The following describes two proteins that form a bound complex.

Sequence of protein 1:
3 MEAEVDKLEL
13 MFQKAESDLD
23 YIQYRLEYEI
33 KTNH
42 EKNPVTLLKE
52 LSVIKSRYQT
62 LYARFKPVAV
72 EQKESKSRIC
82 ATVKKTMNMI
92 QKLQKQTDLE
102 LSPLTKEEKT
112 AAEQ

Sequence of protein 2:
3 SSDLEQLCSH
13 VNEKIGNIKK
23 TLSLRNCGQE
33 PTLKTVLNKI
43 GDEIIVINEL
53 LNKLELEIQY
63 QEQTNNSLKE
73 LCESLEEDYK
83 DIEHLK

Residue-level contacts at the interface:
Residue I32 in protein 1 contacts residue L26 in protein 2 (closest heavy-atom distance 4.1 Å).
Residue M90 in protein 1 interacts with residue I84 in protein 2 (closest heavy-atom distance 3.3 Å).
Residue T87 in protein 1 is in contact with residue I84 in protein 2 (closest heavy-atom distance 4.4 Å).
Residue E31 in protein 1 interacts with residue R27 in protein 2 (closest heavy-atom distance 2.8 Å).
Residue Q25 in protein 1 interacts with residue N19 in protein 2 (closest heavy-atom distance 3.6 Å).
Residue I24 in protein 1 interacts with residue I20 in protein 2 (closest heavy-atom distance 3.8 Å).
Residue L28 in protein 1 contacts residue I20 in protein 2 (closest heavy-atom distance 3.8 Å).
Residue L21 in protein 1 is in contact with residue I20 in protein 2 (closest heavy-atom distance 3.3 Å).
Residue K86 in protein 1 contacts residue Y81 in protein 2 (closest heavy-atom distance 3.8 Å).
Residue I91 in protein 1 contacts residue I84 in protein 2 (closest heavy-atom distance 4.4 Å).
Residue E42 in protein 1 interacts with residue N40 in protein 2 (closest heavy-atom distance 3.2 Å).
Residue E31 in protein 1 is in contact with residue Q31 in protein 2 (closest heavy-atom distance 4.2 Å).
Residue E72 in protein 1 is in contact with residue N67 in protein 2 (closest heavy-atom distance 2.2 Å).
Residue L94 in protein 1 interacts with residue L87 in protein 2 (closest heavy-atom distance 4.3 Å).
Residue L62 in protein 1 interacts with residue L53 in protein 2 (closest heavy-atom distance 3.8 Å).
Residue Q73 in protein 1 interacts with residue L70 in protein 2 (closest heavy-atom distance 3.9 Å).
Residue R65 in protein 1 contacts residue I60 in protein 2 (closest heavy-atom distance 4.1 Å).
Residue R79 in protein 1 interacts with residue C74 in protein 2 (closest heavy-atom distance 4.1 Å).
Residue Q25 in protein 1 contacts residue K16 in protein 2 (closest heavy-atom distance 4.3 Å).
Residue I80 in protein 1 is in contact with residue L70 in protein 2 (closest heavy-atom distance 3.4 Å).
Residue I55 in protein 1 interacts with residue L53 in protein 2 (closest heavy-atom distance 4.0 Å).
Residue T83 in protein 1 is in contact with residue Y81 in protein 2 (closest heavy-atom distance 4.3 Å).
Residue I80 in protein 1 contacts residue L73 in protein 2 (closest heavy-atom distance 3.4 Å).
Residue L28 in protein 1 is in contact with residue R27 in protein 2 (closest heavy-atom distance 3.8 Å).
Residue S76 in protein 1 is in contact with residue L70 in protein 2 (closest heavy-atom distance 3.2 Å).
Residue I32 in protein 1 interacts with residue R27 in protein 2 (closest heavy-atom distance 3.4 Å).
Residue V69 in protein 1 interacts with residue E64 in protein 2 (closest heavy-atom distance 3.9 Å).
Residue K77 in protein 1 contacts residue L70 in protein 2 (closest heavy-atom distance 4.1 Å).
Residue T83 in protein 1 is in contact with residue L77 in protein 2 (closest heavy-atom distance 3.8 Å).
Residue L28 in protein 1 interacts with residue L24 in protein 2 (closest heavy-atom distance 3.5 Å).
Residue N35 in protein 1 interacts with residue Q31 in protein 2 (closest heavy-atom distance 2.9 Å).
Residue Q25 in protein 1 contacts residue I20 in protein 2 (closest heavy-atom distance 3.1 Å).
Residue Q25 in protein 1 interacts with residue T23 in protein 2 (closest heavy-atom distance 3.0 Å).
Residue L28 in protein 1 is in contact with residue T23 in protein 2 (closest heavy-atom distance 4.2 Å).
Residue Q73 in protein 1 contacts residue Q63 in protein 2 (closest heavy-atom distance 3.4 Å).
Residue I55 in protein 1 interacts with residue I49 in protein 2 (closest heavy-atom distance 3.6 Å).
Residue S76 in protein 1 is in contact with residue N67 in protein 2 (closest heavy-atom distance 4.3 Å).
Residue R58 in protein 1 is in contact with residue N50 in protein 2 (closest heavy-atom distance 4.1 Å).
Residue S76 in protein 1 contacts residue C74 in protein 2 (closest heavy-atom distance 4.2 Å).
Residue R58 in protein 1 is in contact with residue L53 in protein 2 (closest heavy-atom distance 3.1 Å).
Residue T87 in protein 1 contacts residue L77 in protein 2 (closest heavy-atom distance 4.0 Å).
Residue Q73 in protein 1 contacts residue N67 in protein 2 (closest heavy-atom distance 2.7 Å).
Residue S76 in protein 1 is in contact with residue K71 in protein 2 (closest heavy-atom distance 4.0 Å).
Residue E51 in protein 1 interacts with residue I46 in protein 2 (closest heavy-atom distance 3.5 Å).
Residue R58 in protein 1 contacts residue N54 in protein 2 (closest heavy-atom distance 3.5 Å).
Residue L62 in protein 1 is in contact with residue L56 in protein 2 (closest heavy-atom distance 3.7 Å).
Residue Y59 in protein 1 is in contact with residue L53 in protein 2 (closest heavy-atom distance 4.3 Å).
Residue I80 in protein 1 is in contact with residue C74 in protein 2 (closest heavy-atom distance 3.6 Å).
Residue V69 in protein 1 interacts with residue Q63 in protein 2 (closest heavy-atom distance 3.5 Å).
Residue R65 in protein 1 interacts with residue E57 in protein 2 (closest heavy-atom distance 4.3 Å).
Residue F66 in protein 1 is in contact with residue I60 in protein 2 (closest heavy-atom distance 3.3 Å).
Residue V84 in protein 1 contacts residue L77 in protein 2 (closest heavy-atom distance 3.4 Å).
Residue L62 in protein 1 contacts residue E57 in protein 2 (closest heavy-atom distance 3.8 Å).
Residue D22 in protein 1 contacts residue K16 in protein 2 (closest heavy-atom distance 2.6 Å).
Residue P45 in protein 1 contacts residue L39 in protein 2 (closest heavy-atom distance 4.3 Å).
Residue L94 in protein 1 interacts with residue K88 in protein 2 (closest heavy-atom distance 4.2 Å).
Residue E18 in protein 1 is in contact with residue K16 in protein 2 (closest heavy-atom distance 3.4 Å).
Residue T87 in protein 1 contacts residue Y81 in protein 2 (closest heavy-atom distance 4.1 Å).
Residue E18 in protein 1 contacts residue H12 in protein 2 (closest heavy-atom distance 3.5 Å).
Residue V69 in protein 1 interacts with residue N67 in protein 2 (closest heavy-atom distance 3.6 Å).